Sequence of the second protein:
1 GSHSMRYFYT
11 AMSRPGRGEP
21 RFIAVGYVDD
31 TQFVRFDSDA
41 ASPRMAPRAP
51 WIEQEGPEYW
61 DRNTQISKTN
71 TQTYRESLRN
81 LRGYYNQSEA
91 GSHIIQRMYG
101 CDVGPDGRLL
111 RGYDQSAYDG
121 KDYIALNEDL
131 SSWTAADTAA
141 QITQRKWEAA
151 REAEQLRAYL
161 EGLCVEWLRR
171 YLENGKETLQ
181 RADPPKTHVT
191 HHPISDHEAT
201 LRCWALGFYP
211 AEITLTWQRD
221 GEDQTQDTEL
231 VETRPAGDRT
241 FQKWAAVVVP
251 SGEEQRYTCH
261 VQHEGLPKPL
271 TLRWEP

Sequence of the first protein:
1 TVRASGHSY

The following describes two proteins that form a bound complex.

Contacts between the two chains:
Residue T73 in the second protein is in contact with residue S8 in the first protein (closest heavy-atom distance 3.7 Å).
Residue R62 in the second protein contacts residue R3 in the first protein (closest heavy-atom distance 4.4 Å).
Residue F33 in the second protein is in contact with residue T1 in the first protein (closest heavy-atom distance 4.9 Å).
Residue N80 in the second protein is in contact with residue S8 in the first protein (closest heavy-atom distance 4.1 Å).
Residue I124 in the second protein interacts with residue Y9 in the first protein (closest heavy-atom distance 4.5 Å).
Residue Y84 in the second protein contacts residue Y9 in the first protein (closest heavy-atom distance 2.9 Å).
Residue W147 in the second protein contacts residue Y9 in the first protein (closest heavy-atom distance 3.6 Å).
Residue L163 in the second protein contacts residue T1 in the first protein (closest heavy-atom distance 4.5 Å).
Residue Y171 in the second protein contacts residue T1 in the first protein (closest heavy-atom distance 2.8 Å).
Residue Y123 in the second protein is in contact with residue Y9 in the first protein (closest heavy-atom distance 3.8 Å).
Residue Y99 in the second protein interacts with residue R3 in the first protein (closest heavy-atom distance 3.1 Å).
Residue R62 in the second protein interacts with residue T1 in the first protein (closest heavy-atom distance 3.0 Å).
Residue Y159 in the second protein contacts residue T1 in the first protein (closest heavy-atom distance 2.8 Å).
Residue Y159 in the second protein contacts residue R3 in the first protein (closest heavy-atom distance 3.5 Å).
Residue Y74 in the second protein contacts residue Y9 in the first protein (closest heavy-atom distance 3.6 Å).
Residue I66 in the second protein is in contact with residue V2 in the first protein (closest heavy-atom distance 3.8 Å).
Residue S116 in the second protein is in contact with residue Y9 in the first protein (closest heavy-atom distance 2.6 Å).
Residue R62 in the second protein contacts residue A4 in the first protein (closest heavy-atom distance 4.0 Å).
Residue L81 in the second protein contacts residue Y9 in the first protein (closest heavy-atom distance 3.5 Å).
Residue W147 in the second protein contacts residue S8 in the first protein (closest heavy-atom distance 3.0 Å).
Residue R62 in the second protein contacts residue V2 in the first protein (closest heavy-atom distance 3.0 Å).
Residue R97 in the second protein is in contact with residue R3 in the first protein (closest heavy-atom distance 3.6 Å).
Residue T143 in the second protein contacts residue Y9 in the first protein (closest heavy-atom distance 2.8 Å).
Residue Y7 in the second protein interacts with residue T1 in the first protein (closest heavy-atom distance 3.0 Å).
Residue I95 in the second protein contacts residue Y9 in the first protein (closest heavy-atom distance 4.0 Å).
Residue M45 in the second protein is in contact with residue V2 in the first protein (closest heavy-atom distance 3.6 Å).
Residue T73 in the second protein contacts residue H7 in the first protein (closest heavy-atom distance 4.2 Å).
Residue T73 in the second protein contacts residue G6 in the first protein (closest heavy-atom distance 3.8 Å).
Residue W167 in the second protein contacts residue T1 in the first protein (closest heavy-atom distance 3.4 Å).
Residue Q96 in the second protein interacts with residue Y9 in the first protein (closest heavy-atom distance 4.7 Å).
Residue E152 in the second protein is in contact with residue G6 in the first protein (closest heavy-atom distance 4.0 Å).
Residue N63 in the second protein is in contact with residue T1 in the first protein (closest heavy-atom distance 2.9 Å).
Residue K146 in the second protein is in contact with residue Y9 in the first protein (closest heavy-atom distance 2.9 Å).
Residue N70 in the second protein is in contact with residue S5 in the first protein (closest heavy-atom distance 2.8 Å).
Residue T69 in the second protein is in contact with residue S5 in the first protein (closest heavy-atom distance 3.2 Å).
Residue Y159 in the second protein contacts residue V2 in the first protein (closest heavy-atom distance 3.9 Å).
Residue Y9 in the second protein interacts with residue V2 in the first protein (closest heavy-atom distance 4.0 Å).
Residue A150 in the second protein interacts with residue H7 in the first protein (closest heavy-atom distance 4.0 Å).
Residue S77 in the second protein contacts residue Y9 in the first protein (closest heavy-atom distance 3.0 Å).
Residue E76 in the second protein is in contact with residue S8 in the first protein (closest heavy-atom distance 3.0 Å).
Residue Y7 in the second protein interacts with residue V2 in the first protein (closest heavy-atom distance 3.4 Å).
Residue R97 in the second protein interacts with residue Y9 in the first protein (closest heavy-atom distance 3.5 Å).
Residue E152 in the second protein is in contact with residue H7 in the first protein (closest heavy-atom distance 3.1 Å).
Residue T73 in the second protein is in contact with residue S5 in the first protein (closest heavy-atom distance 4.0 Å).
Residue I66 in the second protein contacts residue A4 in the first protein (closest heavy-atom distance 3.9 Å).
Residue N63 in the second protein interacts with residue V2 in the first protein (closest heavy-atom distance 3.1 Å).
Residue L156 in the second protein contacts residue R3 in the first protein (closest heavy-atom distance 3.5 Å).
Residue W147 in the second protein is in contact with residue H7 in the first protein (closest heavy-atom distance 3.4 Å).
Residue Y59 in the second protein is in contact with residue T1 in the first protein (closest heavy-atom distance 3.5 Å).
Residue I66 in the second protein contacts residue R3 in the first protein (closest heavy-atom distance 3.4 Å).
Residue D114 in the second protein interacts with residue R3 in the first protein (closest heavy-atom distance 3.9 Å).
Residue N70 in the second protein interacts with residue G6 in the first protein (closest heavy-atom distance 4.4 Å).
Residue S77 in the second protein is in contact with residue S8 in the first protein (closest heavy-atom distance 3.4 Å).
Residue Y9 in the second protein contacts residue R3 in the first protein (closest heavy-atom distance 4.3 Å).
Residue N80 in the second protein is in contact with residue Y9 in the first protein (closest heavy-atom distance 3.0 Å).
Residue M5 in the second protein is in contact with residue T1 in the first protein (closest heavy-atom distance 4.1 Å).
Residue Y99 in the second protein interacts with residue V2 in the first protein (closest heavy-atom distance 3.8 Å).
Residue I66 in the second protein is in contact with residue S5 in the first protein (closest heavy-atom distance 3.8 Å).
Residue K146 in the second protein interacts with residue H7 in the first protein (closest heavy-atom distance 3.9 Å).
Residue K146 in the second protein contacts residue S8 in the first protein (closest heavy-atom distance 4.1 Å).